This data describes a binding interaction between two proteins.

Contacts between the two chains:
Residue Q114 in chain A interacts with residue R33 in chain B (closest heavy-atom distance 2.7 Å).
Residue N164 in chain A is in contact with residue T29 in chain B (closest heavy-atom distance 3.0 Å).
Residue D125 in chain A interacts with residue K30 in chain B (closest heavy-atom distance 2.8 Å).
Residue N290 in chain A contacts residue R16 in chain B (closest heavy-atom distance 3.0 Å).
Residue T84 in chain A is in contact with residue K30 in chain B (closest heavy-atom distance 3.7 Å).
Residue W328 in chain A is in contact with residue R16 in chain B (closest heavy-atom distance 3.4 Å).
Residue S38 in chain A interacts with residue R33 in chain B (closest heavy-atom distance 3.3 Å).
Residue Q298 in chain A contacts residue R15 in chain B (closest heavy-atom distance 3.2 Å).
Residue T251 in chain A contacts residue R15 in chain B (closest heavy-atom distance 3.7 Å).
Residue W202 in chain A interacts with residue F23 in chain B (closest heavy-atom distance 3.3 Å).
Residue V250 in chain A interacts with residue R15 in chain B (closest heavy-atom distance 3.2 Å).
Residue T251 in chain A interacts with residue R16 in chain B (closest heavy-atom distance 3.5 Å).
Residue W286 in chain A interacts with residue V17 in chain B (closest heavy-atom distance 3.4 Å).
Residue N121 in chain A interacts with residue K30 in chain B (closest heavy-atom distance 3.0 Å).
Residue S82 in chain A interacts with residue K30 in chain B (closest heavy-atom distance 3.7 Å).
Residue A81 in chain A contacts residue K30 in chain B (closest heavy-atom distance 3.6 Å).
Residue W160 in chain A contacts residue P28 in chain B (closest heavy-atom distance 2.8 Å).
Residue W286 in chain A is in contact with residue R16 in chain B (closest heavy-atom distance 3.3 Å).
Residue S38 in chain A is in contact with residue V34 in chain B (closest heavy-atom distance 3.1 Å).
Residue W328 in chain A interacts with residue C12 in chain B (closest heavy-atom distance 3.5 Å).
Residue W286 in chain A contacts residue V18 in chain B (closest heavy-atom distance 3.4 Å).
Residue I335 in chain A is in contact with residue G14 in chain B (closest heavy-atom distance 3.7 Å).
Residue W117 in chain A is in contact with residue K31 in chain B (closest heavy-atom distance 3.0 Å).
Residue T88 in chain A contacts residue K30 in chain B (closest heavy-atom distance 3.0 Å).
Residue D254 in chain A interacts with residue R15 in chain B (closest heavy-atom distance 2.8 Å).
Residue W160 in chain A is in contact with residue T29 in chain B (closest heavy-atom distance 3.6 Å).
Residue W160 in chain A is in contact with residue K31 in chain B (closest heavy-atom distance 3.5 Å).
Residue W75 in chain A interacts with residue R33 in chain B (closest heavy-atom distance 2.8 Å).
Residue T240 in chain A contacts residue F23 in chain B (closest heavy-atom distance 3.3 Å).
Residue S38 in chain A contacts residue S35 in chain B (closest heavy-atom distance 2.9 Å).
Residue R167 in chain A is in contact with residue P28 in chain B (closest heavy-atom distance 3.5 Å).
Residue E283 in chain A contacts residue F23 in chain B (closest heavy-atom distance 3.0 Å).
Residue Y206 in chain A interacts with residue H26 in chain B (closest heavy-atom distance 3.6 Å).
Residue W117 in chain A interacts with residue R33 in chain B (closest heavy-atom distance 3.6 Å).
Residue S289 in chain A is in contact with residue R16 in chain B (closest heavy-atom distance 3.2 Å).
Residue E325 in chain A interacts with residue R16 in chain B (closest heavy-atom distance 2.4 Å).
Residue R244 in chain A interacts with residue F23 in chain B (closest heavy-atom distance 3.7 Å).
Residue N79 in chain A interacts with residue R33 in chain B (closest heavy-atom distance 2.8 Å).
Residue E283 in chain A contacts residue M22 in chain B (closest heavy-atom distance 3.7 Å).
Residue W286 in chain A interacts with residue M22 in chain B (closest heavy-atom distance 3.6 Å).
Residue G124 in chain A is in contact with residue T29 in chain B (closest heavy-atom distance 3.7 Å).
Residue N332 in chain A interacts with residue G14 in chain B (closest heavy-atom distance 2.9 Å).
Residue R167 in chain A contacts residue T29 in chain B (closest heavy-atom distance 3.7 Å).
Residue T253 in chain A interacts with residue R15 in chain B (closest heavy-atom distance 3.4 Å).
Residue G83 in chain A is in contact with residue K30 in chain B (closest heavy-atom distance 3.1 Å).
Residue N290 in chain A contacts residue R15 in chain B (closest heavy-atom distance 2.8 Å).
Residue W117 in chain A contacts residue A32 in chain B (closest heavy-atom distance 3.7 Å).
Residue D199 in chain A interacts with residue P27 in chain B (closest heavy-atom distance 3.5 Å).
Residue R167 in chain A is in contact with residue H26 in chain B (closest heavy-atom distance 3.6 Å).
Residue W202 in chain A contacts residue H26 in chain B (closest heavy-atom distance 3.5 Å).
Residue S331 in chain A interacts with residue L13 in chain B (closest heavy-atom distance 3.5 Å).
Residue F71 in chain A interacts with residue R33 in chain B (closest heavy-atom distance 3.5 Å).
Residue G294 in chain A contacts residue R15 in chain B (closest heavy-atom distance 3.6 Å).
Residue S82 in chain A contacts residue A32 in chain B (closest heavy-atom distance 3.4 Å).
Residue W202 in chain A interacts with residue P27 in chain B (closest heavy-atom distance 3.5 Å).
Residue S82 in chain A contacts residue K31 in chain B (closest heavy-atom distance 3.6 Å).
Residue T257 in chain A interacts with residue R15 in chain B (closest heavy-atom distance 3.4 Å).
Residue N121 in chain A contacts residue K31 in chain B (closest heavy-atom distance 2.8 Å).
Residue G252 in chain A contacts residue R15 in chain B (closest heavy-atom distance 2.9 Å).
Residue R167 in chain A contacts residue P27 in chain B (closest heavy-atom distance 2.9 Å).

Sequence of chain B:
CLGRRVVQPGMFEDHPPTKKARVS

Sequence of chain A:
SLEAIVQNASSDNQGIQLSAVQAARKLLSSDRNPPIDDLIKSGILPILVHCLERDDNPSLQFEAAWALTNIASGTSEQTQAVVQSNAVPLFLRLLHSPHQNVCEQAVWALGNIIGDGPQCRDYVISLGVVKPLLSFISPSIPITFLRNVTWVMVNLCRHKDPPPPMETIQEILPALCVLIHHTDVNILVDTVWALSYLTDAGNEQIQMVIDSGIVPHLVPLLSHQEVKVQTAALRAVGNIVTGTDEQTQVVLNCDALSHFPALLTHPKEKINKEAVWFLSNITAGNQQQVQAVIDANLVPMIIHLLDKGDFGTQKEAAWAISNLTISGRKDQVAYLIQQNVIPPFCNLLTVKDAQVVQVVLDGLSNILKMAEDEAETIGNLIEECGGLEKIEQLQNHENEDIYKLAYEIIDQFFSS